Residue-level contacts at the interface:
Residue L315 in protein 2 contacts residue L78 in protein 1 (closest heavy-atom distance 4.1 Å).
Residue M310 in protein 2 interacts with residue L78 in protein 1 (closest heavy-atom distance 4.6 Å).
Residue R768 in protein 2 contacts residue F76 in protein 1 (closest heavy-atom distance 4.2 Å).
Residue F519 in protein 2 is in contact with residue H72 in protein 1 (closest heavy-atom distance 3.8 Å).
Residue H754 in protein 2 is in contact with residue H74 in protein 1 (closest heavy-atom distance 4.9 Å).
Residue N752 in protein 2 interacts with residue F76 in protein 1 (closest heavy-atom distance 3.6 Å).
Residue V238 in protein 2 is in contact with residue L78 in protein 1 (closest heavy-atom distance 4.0 Å).
Residue E231 in protein 2 is in contact with residue F73 in protein 1 (closest heavy-atom distance 3.3 Å).
Residue S765 in protein 2 interacts with residue F76 in protein 1 (closest heavy-atom distance 4.9 Å).
Residue C237 in protein 2 contacts residue F73 in protein 1 (closest heavy-atom distance 4.1 Å).
Residue Y227 in protein 2 interacts with residue H72 in protein 1 (closest heavy-atom distance 5.0 Å).
Residue K313 in protein 2 is in contact with residue Q80 in protein 1 (closest heavy-atom distance 4.3 Å).
Residue A520 in protein 2 interacts with residue H72 in protein 1 (closest heavy-atom distance 2.9 Å).
Residue L315 in protein 2 contacts residue H75 in protein 1 (closest heavy-atom distance 3.1 Å).
Residue L236 in protein 2 is in contact with residue H75 in protein 1 (closest heavy-atom distance 3.3 Å).
Residue L764 in protein 2 contacts residue F76 in protein 1 (closest heavy-atom distance 4.1 Å).
Residue R768 in protein 2 contacts residue L77 in protein 1 (closest heavy-atom distance 4.4 Å).
Residue E244 in protein 2 contacts residue H75 in protein 1 (closest heavy-atom distance 3.1 Å).
Residue C232 in protein 2 interacts with residue F73 in protein 1 (closest heavy-atom distance 3.7 Å).
Residue L236 in protein 2 interacts with residue L77 in protein 1 (closest heavy-atom distance 4.7 Å).
Residue E517 in protein 2 interacts with residue H72 in protein 1 (closest heavy-atom distance 4.2 Å).
Residue F755 in protein 2 interacts with residue F76 in protein 1 (closest heavy-atom distance 3.7 Å).
Residue R768 in protein 2 contacts residue Q80 in protein 1 (closest heavy-atom distance 3.4 Å).
Residue K313 in protein 2 contacts residue L77 in protein 1 (closest heavy-atom distance 3.3 Å).
Residue A520 in protein 2 interacts with residue F73 in protein 1 (closest heavy-atom distance 4.4 Å).
Residue G233 in protein 2 is in contact with residue F73 in protein 1 (closest heavy-atom distance 3.2 Å).
Residue F518 in protein 2 interacts with residue H72 in protein 1 (closest heavy-atom distance 2.9 Å).
Residue D246 in protein 2 contacts residue L78 in protein 1 (closest heavy-atom distance 3.1 Å).
Residue E244 in protein 2 contacts residue L78 in protein 1 (closest heavy-atom distance 3.6 Å).
Residue K313 in protein 2 is in contact with residue T81 in protein 1 (closest heavy-atom distance 4.8 Å).
Residue E244 in protein 2 interacts with residue H74 in protein 1 (closest heavy-atom distance 4.0 Å).
Residue E247 in protein 2 interacts with residue L78 in protein 1 (closest heavy-atom distance 4.0 Å).
Residue K234 in protein 2 is in contact with residue F73 in protein 1 (closest heavy-atom distance 4.6 Å).
Residue L245 in protein 2 contacts residue H74 in protein 1 (closest heavy-atom distance 4.2 Å).
Residue Y249 in protein 2 is in contact with residue T81 in protein 1 (closest heavy-atom distance 4.2 Å).
Residue Y227 in protein 2 contacts residue H74 in protein 1 (closest heavy-atom distance 4.8 Å).
Residue G233 in protein 2 interacts with residue H72 in protein 1 (closest heavy-atom distance 3.6 Å).
Residue D246 in protein 2 contacts residue L77 in protein 1 (closest heavy-atom distance 3.6 Å).
Residue C237 in protein 2 interacts with residue H75 in protein 1 (closest heavy-atom distance 3.4 Å).
Residue E244 in protein 2 is in contact with residue S79 in protein 1 (closest heavy-atom distance 4.3 Å).
Residue C237 in protein 2 is in contact with residue H74 in protein 1 (closest heavy-atom distance 4.5 Å).
Residue L245 in protein 2 contacts residue S79 in protein 1 (closest heavy-atom distance 4.3 Å).
Residue L764 in protein 2 contacts residue L77 in protein 1 (closest heavy-atom distance 4.2 Å).
Residue L236 in protein 2 is in contact with residue F76 in protein 1 (closest heavy-atom distance 3.7 Å).
Residue L315 in protein 2 contacts residue L77 in protein 1 (closest heavy-atom distance 4.0 Å).
Residue H754 in protein 2 is in contact with residue F76 in protein 1 (closest heavy-atom distance 3.5 Å).
Residue K313 in protein 2 interacts with residue L78 in protein 1 (closest heavy-atom distance 4.2 Å).
Residue V238 in protein 2 contacts residue H75 in protein 1 (closest heavy-atom distance 3.4 Å).
Residue K772 in protein 2 interacts with residue Q80 in protein 1 (closest heavy-atom distance 4.3 Å).
Residue F519 in protein 2 contacts residue P71 in protein 1 (closest heavy-atom distance 4.1 Å).
Residue V767 in protein 2 interacts with residue L77 in protein 1 (closest heavy-atom distance 4.1 Å).
Residue L245 in protein 2 interacts with residue L78 in protein 1 (closest heavy-atom distance 3.7 Å).
Residue G314 in protein 2 interacts with residue L77 in protein 1 (closest heavy-atom distance 3.8 Å).
Residue D246 in protein 2 contacts residue S79 in protein 1 (closest heavy-atom distance 3.2 Å).
Residue D246 in protein 2 contacts residue Q80 in protein 1 (closest heavy-atom distance 2.9 Å).
Residue F518 in protein 2 is in contact with residue P71 in protein 1 (closest heavy-atom distance 4.0 Å).
Residue Y227 in protein 2 is in contact with residue F73 in protein 1 (closest heavy-atom distance 2.9 Å).
Residue D246 in protein 2 interacts with residue T81 in protein 1 (closest heavy-atom distance 2.7 Å).
Residue F309 in protein 2 contacts residue L78 in protein 1 (closest heavy-atom distance 3.8 Å).

Sequence of protein 1:
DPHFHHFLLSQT

This data describes a binding interaction between two proteins.

Sequence of protein 2:
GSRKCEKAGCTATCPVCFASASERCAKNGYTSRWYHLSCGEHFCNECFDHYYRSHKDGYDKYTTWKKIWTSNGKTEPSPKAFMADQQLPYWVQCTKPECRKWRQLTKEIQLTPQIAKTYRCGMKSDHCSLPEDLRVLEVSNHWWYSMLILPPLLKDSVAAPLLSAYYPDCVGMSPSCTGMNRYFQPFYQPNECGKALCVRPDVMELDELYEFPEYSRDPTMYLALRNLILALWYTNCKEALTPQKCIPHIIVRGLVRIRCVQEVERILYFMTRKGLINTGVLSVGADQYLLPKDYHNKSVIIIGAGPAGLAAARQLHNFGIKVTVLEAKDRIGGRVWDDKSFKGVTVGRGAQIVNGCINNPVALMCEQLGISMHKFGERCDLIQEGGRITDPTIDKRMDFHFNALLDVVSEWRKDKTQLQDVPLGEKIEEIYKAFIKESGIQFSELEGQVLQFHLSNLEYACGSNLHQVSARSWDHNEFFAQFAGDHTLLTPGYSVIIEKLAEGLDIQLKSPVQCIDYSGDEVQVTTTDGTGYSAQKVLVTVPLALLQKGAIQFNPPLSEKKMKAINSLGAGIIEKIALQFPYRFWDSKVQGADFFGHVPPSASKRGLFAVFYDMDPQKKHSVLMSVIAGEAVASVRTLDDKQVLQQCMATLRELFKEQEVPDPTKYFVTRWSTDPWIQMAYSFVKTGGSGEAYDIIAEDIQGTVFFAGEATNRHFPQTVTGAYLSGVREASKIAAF